Contacts between the two chains:
Residue K33 in protein 2 interacts with residue I6 in protein 1 (closest heavy-atom distance 3.9 Å).
Residue L43 in protein 2 interacts with residue I8 in protein 1 (closest heavy-atom distance 4.0 Å).
Residue K42 in protein 2 interacts with residue D10 in protein 1 (closest heavy-atom distance 2.7 Å).
Residue V30 in protein 2 is in contact with residue A4 in protein 1 (closest heavy-atom distance 3.9 Å).
Residue K42 in protein 2 is in contact with residue I8 in protein 1 (closest heavy-atom distance 3.4 Å).
Residue F32 in protein 2 contacts residue I8 in protein 1 (closest heavy-atom distance 3.7 Å).
Residue F32 in protein 2 interacts with residue I6 in protein 1 (closest heavy-atom distance 3.3 Å).
Residue R50 in protein 2 contacts residue I6 in protein 1 (closest heavy-atom distance 3.7 Å).
Residue Q31 in protein 2 interacts with residue F5 in protein 1 (closest heavy-atom distance 3.3 Å).
Residue T38 in protein 2 is in contact with residue I8 in protein 1 (closest heavy-atom distance 4.0 Å).
Residue Q31 in protein 2 contacts residue I6 in protein 1 (closest heavy-atom distance 3.2 Å).
Residue A46 in protein 2 contacts residue I8 in protein 1 (closest heavy-atom distance 4.9 Å).
Residue V30 in protein 2 contacts residue F5 in protein 1 (closest heavy-atom distance 3.6 Å).
Residue A46 in protein 2 contacts residue I6 in protein 1 (closest heavy-atom distance 3.7 Å).
Residue K33 in protein 2 is in contact with residue I8 in protein 1 (closest heavy-atom distance 3.7 Å).
Residue T38 in protein 2 interacts with residue D10 in protein 1 (closest heavy-atom distance 3.8 Å).
Residue Q31 in protein 2 contacts residue A4 in protein 1 (closest heavy-atom distance 3.1 Å).
Residue R50 in protein 2 interacts with residue F5 in protein 1 (closest heavy-atom distance 4.3 Å).
Residue P39 in protein 2 contacts residue D10 in protein 1 (closest heavy-atom distance 3.1 Å).
Residue R50 in protein 2 interacts with residue D3 in protein 1 (closest heavy-atom distance 2.8 Å).
Residue V29 in protein 2 is in contact with residue A4 in protein 1 (closest heavy-atom distance 4.0 Å).
Residue K35 in protein 2 is in contact with residue I8 in protein 1 (closest heavy-atom distance 4.2 Å).
Residue I34 in protein 2 contacts residue I8 in protein 1 (closest heavy-atom distance 3.3 Å).
Residue F32 in protein 2 is in contact with residue V7 in protein 1 (closest heavy-atom distance 4.9 Å).
Residue V30 in protein 2 is in contact with residue I6 in protein 1 (closest heavy-atom distance 3.7 Å).
Residue K33 in protein 2 interacts with residue V7 in protein 1 (closest heavy-atom distance 3.9 Å).

Sequence of protein 1:
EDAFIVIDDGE

The following describes two proteins that form a bound complex.

Sequence of protein 2:
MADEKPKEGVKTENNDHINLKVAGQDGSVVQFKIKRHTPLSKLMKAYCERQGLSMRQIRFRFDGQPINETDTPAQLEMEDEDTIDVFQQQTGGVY